Contacts between the two chains:
Residue S164 in chain A interacts with residue S98 in chain B (closest heavy-atom distance 2.9 Å).
Residue K67 in chain A interacts with residue N96 in chain B (closest heavy-atom distance 3.7 Å).
Residue K195 in chain A contacts residue S78 in chain B (closest heavy-atom distance 3.8 Å).
Residue L190 in chain A contacts residue D88 in chain B (closest heavy-atom distance 3.5 Å).
Residue E186 in chain A contacts residue G101 in chain B (closest heavy-atom distance 3.8 Å).
Residue L190 in chain A contacts residue V81 in chain B (closest heavy-atom distance 2.7 Å).
Residue D169 in chain A interacts with residue K113 in chain B (closest heavy-atom distance 3.0 Å).
Residue I188 in chain A contacts residue T83 in chain B (closest heavy-atom distance 3.0 Å).
Residue K67 in chain A is in contact with residue S98 in chain B (closest heavy-atom distance 3.2 Å).
Residue E68 in chain A is in contact with residue L93 in chain B (closest heavy-atom distance 3.1 Å).
Residue E186 in chain A is in contact with residue T100 in chain B (closest heavy-atom distance 2.6 Å).
Residue S191 in chain A interacts with residue M80 in chain B (closest heavy-atom distance 3.5 Å).
Residue R260 in chain A is in contact with residue E104 in chain B (closest heavy-atom distance 3.7 Å).
Residue V48 in chain A is in contact with residue I48 in chain B (closest heavy-atom distance 3.8 Å).
Residue Y33 in chain A interacts with residue N96 in chain B (closest heavy-atom distance 3.5 Å).
Residue I188 in chain A contacts residue T82 in chain B (closest heavy-atom distance 3.0 Å).
Residue E186 in chain A contacts residue P103 in chain B (closest heavy-atom distance 3.1 Å).
Residue Y33 in chain A contacts residue F95 in chain B (closest heavy-atom distance 3.6 Å).
Residue A185 in chain A contacts residue I109 in chain B (closest heavy-atom distance 3.6 Å).
Residue S35 in chain A contacts residue N96 in chain B (closest heavy-atom distance 3.4 Å).
Residue Y208 in chain A interacts with residue L114 in chain B (closest heavy-atom distance 3.6 Å).
Residue E186 in chain A is in contact with residue E104 in chain B (closest heavy-atom distance 2.6 Å).
Residue E68 in chain A contacts residue N96 in chain B (closest heavy-atom distance 3.5 Å).
Residue Q166 in chain A is in contact with residue S98 in chain B (closest heavy-atom distance 2.7 Å).
Residue N196 in chain A is in contact with residue S78 in chain B (closest heavy-atom distance 3.2 Å).
Residue L190 in chain A is in contact with residue Q70 in chain B (closest heavy-atom distance 3.6 Å).
Residue Y46 in chain A interacts with residue I48 in chain B (closest heavy-atom distance 3.6 Å).
Residue G205 in chain A contacts residue K75 in chain B (closest heavy-atom distance 3.5 Å).
Residue E186 in chain A interacts with residue S99 in chain B (closest heavy-atom distance 2.5 Å).
Residue N61 in chain A is in contact with residue K113 in chain B (closest heavy-atom distance 2.9 Å).
Residue E68 in chain A contacts residue A92 in chain B (closest heavy-atom distance 3.6 Å).
Residue K195 in chain A contacts residue N77 in chain B (closest heavy-atom distance 3.3 Å).
Residue L206 in chain A interacts with residue I117 in chain B (closest heavy-atom distance 3.7 Å).
Residue S66 in chain A interacts with residue S98 in chain B (closest heavy-atom distance 2.7 Å).
Residue T187 in chain A is in contact with residue E104 in chain B (closest heavy-atom distance 2.8 Å).
Residue S191 in chain A is in contact with residue V81 in chain B (closest heavy-atom distance 2.7 Å).
Residue I189 in chain A is in contact with residue V81 in chain B (closest heavy-atom distance 3.5 Å).
Residue S191 in chain A is in contact with residue N197 in chain B (closest heavy-atom distance 2.7 Å).
Residue S164 in chain A contacts residue S99 in chain B (closest heavy-atom distance 3.7 Å).
Residue S192 in chain A interacts with residue N197 in chain B (closest heavy-atom distance 3.6 Å).
Residue N34 in chain A interacts with residue N96 in chain B (closest heavy-atom distance 2.8 Å).
Residue Y208 in chain A contacts residue I117 in chain B (closest heavy-atom distance 3.8 Å).
Residue L190 in chain A contacts residue T83 in chain B (closest heavy-atom distance 3.7 Å).
Residue I167 in chain A interacts with residue K113 in chain B (closest heavy-atom distance 3.6 Å).
Residue I167 in chain A is in contact with residue L114 in chain B (closest heavy-atom distance 3.8 Å).
Residue G205 in chain A interacts with residue W118 in chain B (closest heavy-atom distance 3.3 Å).
Residue V48 in chain A interacts with residue N116 in chain B (closest heavy-atom distance 2.8 Å).
Residue G194 in chain A interacts with residue N77 in chain B (closest heavy-atom distance 3.4 Å).
Residue T187 in chain A contacts residue I106 in chain B (closest heavy-atom distance 3.7 Å).
Residue L206 in chain A contacts residue W118 in chain B (closest heavy-atom distance 3.0 Å).
Residue L32 in chain A contacts residue F95 in chain B (closest heavy-atom distance 3.3 Å).
Residue A193 in chain A contacts residue S78 in chain B (closest heavy-atom distance 3.3 Å).
Residue S192 in chain A contacts residue A79 in chain B (closest heavy-atom distance 3.0 Å).
Residue A193 in chain A interacts with residue A79 in chain B (closest heavy-atom distance 2.8 Å).
Residue K220 in chain A is in contact with residue F95 in chain B (closest heavy-atom distance 2.6 Å).
Residue R260 in chain A contacts residue V102 in chain B (closest heavy-atom distance 3.6 Å).
Residue L206 in chain A contacts residue M59 in chain B (closest heavy-atom distance 3.6 Å).
Residue T187 in chain A contacts residue T83 in chain B (closest heavy-atom distance 3.5 Å).
Residue Y46 in chain A interacts with residue L51 in chain B (closest heavy-atom distance 3.2 Å).
Residue A185 in chain A interacts with residue E104 in chain B (closest heavy-atom distance 3.5 Å).

This data describes a binding interaction between two proteins.

Sequence of chain A:
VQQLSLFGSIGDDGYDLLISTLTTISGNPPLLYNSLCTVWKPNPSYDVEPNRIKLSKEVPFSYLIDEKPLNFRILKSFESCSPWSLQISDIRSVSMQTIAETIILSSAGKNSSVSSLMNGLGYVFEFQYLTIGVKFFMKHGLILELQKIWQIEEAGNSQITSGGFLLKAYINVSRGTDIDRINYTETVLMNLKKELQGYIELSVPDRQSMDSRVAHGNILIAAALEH

Sequence of chain B:
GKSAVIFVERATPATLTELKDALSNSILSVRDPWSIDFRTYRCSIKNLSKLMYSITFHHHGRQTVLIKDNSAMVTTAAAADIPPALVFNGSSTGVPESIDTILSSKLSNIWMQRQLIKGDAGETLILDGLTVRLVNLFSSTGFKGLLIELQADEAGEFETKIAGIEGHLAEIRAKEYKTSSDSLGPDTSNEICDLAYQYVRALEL